Sequence of protein 1:
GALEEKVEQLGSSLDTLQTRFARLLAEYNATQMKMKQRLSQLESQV

These two protein chains interact to form a complex.

Sequence of protein 2:
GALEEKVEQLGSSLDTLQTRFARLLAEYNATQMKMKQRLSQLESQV

Residue-level contacts at the interface:
Residue V7 in protein 1 is in contact with residue V7 in protein 2 (closest heavy-atom distance 3.6 Å).
Residue L42 in protein 1 contacts residue L39 in protein 2 (closest heavy-atom distance 4.0 Å).
Residue L10 in protein 1 is in contact with residue V7 in protein 2 (closest heavy-atom distance 4.2 Å).
Residue L42 in protein 1 interacts with residue L42 in protein 2 (closest heavy-atom distance 4.1 Å).
Residue T31 in protein 1 interacts with residue Y28 in protein 2 (closest heavy-atom distance 2.8 Å).
Residue L3 in protein 1 contacts residue V7 in protein 2 (closest heavy-atom distance 4.2 Å).
Residue L24 in protein 1 is in contact with residue Y28 in protein 2 (closest heavy-atom distance 3.6 Å).
Residue F21 in protein 1 interacts with residue F21 in protein 2 (closest heavy-atom distance 3.7 Å).
Residue T31 in protein 1 is in contact with residue Q32 in protein 2 (closest heavy-atom distance 4.0 Å).
Residue L24 in protein 1 interacts with residue F21 in protein 2 (closest heavy-atom distance 3.6 Å).
Residue R20 in protein 1 contacts residue L25 in protein 2 (closest heavy-atom distance 4.1 Å).
Residue R38 in protein 1 is in contact with residue S40 in protein 2 (closest heavy-atom distance 3.9 Å).
Residue L42 in protein 1 is in contact with residue V46 in protein 2 (closest heavy-atom distance 4.1 Å).
Residue L17 in protein 1 contacts residue Q18 in protein 2 (closest heavy-atom distance 4.1 Å).
Residue K6 in protein 1 interacts with residue V7 in protein 2 (closest heavy-atom distance 4.2 Å).
Residue L10 in protein 1 contacts residue G11 in protein 2 (closest heavy-atom distance 3.5 Å).
Residue L17 in protein 1 interacts with residue F21 in protein 2 (closest heavy-atom distance 3.6 Å).
Residue R38 in protein 1 contacts residue L39 in protein 2 (closest heavy-atom distance 3.6 Å).
Residue E27 in protein 1 is in contact with residue Q32 in protein 2 (closest heavy-atom distance 4.9 Å).
Residue L39 in protein 1 interacts with residue L39 in protein 2 (closest heavy-atom distance 3.7 Å).
Residue L24 in protein 1 interacts with residue L25 in protein 2 (closest heavy-atom distance 4.0 Å).
Residue M35 in protein 1 interacts with residue K36 in protein 2 (closest heavy-atom distance 3.8 Å).
Residue L10 in protein 1 contacts residue L10 in protein 2 (closest heavy-atom distance 3.7 Å).
Residue Y28 in protein 1 interacts with residue Y28 in protein 2 (closest heavy-atom distance 3.7 Å).
Residue R38 in protein 1 is in contact with residue E43 in protein 2 (closest heavy-atom distance 2.9 Å).
Residue S13 in protein 1 is in contact with residue Q18 in protein 2 (closest heavy-atom distance 3.9 Å).
Residue L14 in protein 1 is in contact with residue L14 in protein 2 (closest heavy-atom distance 3.7 Å).
Residue L42 in protein 1 is in contact with residue E43 in protein 2 (closest heavy-atom distance 3.9 Å).
Residue E27 in protein 1 contacts residue Y28 in protein 2 (closest heavy-atom distance 3.2 Å).
Residue L17 in protein 1 contacts residue L17 in protein 2 (closest heavy-atom distance 3.9 Å).
Residue L17 in protein 1 is in contact with residue L14 in protein 2 (closest heavy-atom distance 3.7 Å).
Residue L3 in protein 1 is in contact with residue L3 in protein 2 (closest heavy-atom distance 3.9 Å).
Residue R20 in protein 1 interacts with residue F21 in protein 2 (closest heavy-atom distance 3.7 Å).
Residue L3 in protein 1 contacts residue E4 in protein 2 (closest heavy-atom distance 3.2 Å).
Residue M35 in protein 1 interacts with residue M35 in protein 2 (closest heavy-atom distance 3.5 Å).
Residue R38 in protein 1 is in contact with residue K36 in protein 2 (closest heavy-atom distance 4.2 Å).
Residue S13 in protein 1 interacts with residue L14 in protein 2 (closest heavy-atom distance 3.6 Å).
Residue M35 in protein 1 contacts residue Q32 in protein 2 (closest heavy-atom distance 3.0 Å).
Residue E27 in protein 1 contacts residue N29 in protein 2 (closest heavy-atom distance 4.6 Å).
Residue V46 in protein 1 is in contact with residue V46 in protein 2 (closest heavy-atom distance 3.9 Å).
Residue Q45 in protein 1 contacts residue V46 in protein 2 (closest heavy-atom distance 3.7 Å).
Residue L10 in protein 1 contacts residue L14 in protein 2 (closest heavy-atom distance 3.8 Å).
Residue L24 in protein 1 contacts residue L24 in protein 2 (closest heavy-atom distance 4.1 Å).
Residue M35 in protein 1 is in contact with residue L39 in protein 2 (closest heavy-atom distance 4.0 Å).